Sequence of protein 1:
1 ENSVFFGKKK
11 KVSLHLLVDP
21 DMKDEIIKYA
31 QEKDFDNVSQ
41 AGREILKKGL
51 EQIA

The following describes two proteins that form a bound complex.

Sequence of protein 2:
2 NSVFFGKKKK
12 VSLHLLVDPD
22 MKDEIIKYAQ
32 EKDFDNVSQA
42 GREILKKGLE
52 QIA

Interface contacts:
Residue L17 in protein 1 contacts residue V12 in protein 2 (closest heavy-atom distance 3.6 Å).
Residue L16 in protein 1 interacts with residue S39 in protein 2 (closest heavy-atom distance 3.2 Å).
Residue L16 in protein 1 interacts with residue L14 in protein 2 (closest heavy-atom distance 2.9 Å).
Residue R43 in protein 1 interacts with residue L17 in protein 2 (closest heavy-atom distance 2.5 Å).
Residue K9 in protein 1 interacts with residue D21 in protein 2 (closest heavy-atom distance 2.7 Å).
Residue I45 in protein 1 is in contact with residue G49 in protein 2 (closest heavy-atom distance 3.4 Å).
Residue V12 in protein 1 is in contact with residue L16 in protein 2 (closest heavy-atom distance 3.8 Å).
Residue R43 in protein 1 is in contact with residue M22 in protein 2 (closest heavy-atom distance 3.9 Å).
Residue K10 in protein 1 interacts with residue P20 in protein 2 (closest heavy-atom distance 3.6 Å).
Residue P20 in protein 1 is in contact with residue V12 in protein 2 (closest heavy-atom distance 3.7 Å).
Residue L46 in protein 1 contacts residue G42 in protein 2 (closest heavy-atom distance 3.9 Å).
Residue D19 in protein 1 is in contact with residue K11 in protein 2 (closest heavy-atom distance 3.8 Å).
Residue V18 in protein 1 contacts residue K11 in protein 2 (closest heavy-atom distance 3.2 Å).
Residue E25 in protein 1 contacts residue L50 in protein 2 (closest heavy-atom distance 3.5 Å).
Residue I53 in protein 1 is in contact with residue Y29 in protein 2 (closest heavy-atom distance 3.5 Å).
Residue L14 in protein 1 contacts residue H15 in protein 2 (closest heavy-atom distance 3.6 Å).
Residue K23 in protein 1 interacts with residue S13 in protein 2 (closest heavy-atom distance 2.6 Å).
Residue L46 in protein 1 contacts residue M22 in protein 2 (closest heavy-atom distance 3.1 Å).
Residue K11 in protein 1 is in contact with residue L17 in protein 2 (closest heavy-atom distance 3.6 Å).
Residue I26 in protein 1 interacts with residue L14 in protein 2 (closest heavy-atom distance 3.9 Å).
Residue M22 in protein 1 interacts with residue R43 in protein 2 (closest heavy-atom distance 3.8 Å).
Residue L50 in protein 1 is in contact with residue E25 in protein 2 (closest heavy-atom distance 3.9 Å).
Residue S13 in protein 1 is in contact with residue H15 in protein 2 (closest heavy-atom distance 2.8 Å).
Residue S39 in protein 1 is in contact with residue L16 in protein 2 (closest heavy-atom distance 3.2 Å).
Residue H15 in protein 1 contacts residue L14 in protein 2 (closest heavy-atom distance 3.4 Å).
Residue L14 in protein 1 contacts residue L16 in protein 2 (closest heavy-atom distance 2.8 Å).
Residue M22 in protein 1 interacts with residue L46 in protein 2 (closest heavy-atom distance 3.8 Å).
Residue V12 in protein 1 interacts with residue V18 in protein 2 (closest heavy-atom distance 2.8 Å).
Residue L17 in protein 1 contacts residue R43 in protein 2 (closest heavy-atom distance 2.5 Å).
Residue S13 in protein 1 interacts with residue L16 in protein 2 (closest heavy-atom distance 3.7 Å).
Residue Q52 in protein 1 is in contact with residue K48 in protein 2 (closest heavy-atom distance 3.0 Å).
Residue V18 in protein 1 contacts residue V12 in protein 2 (closest heavy-atom distance 2.7 Å).
Residue S39 in protein 1 is in contact with residue H15 in protein 2 (closest heavy-atom distance 3.8 Å).
Residue K48 in protein 1 is in contact with residue I53 in protein 2 (closest heavy-atom distance 3.4 Å).
Residue K23 in protein 1 contacts residue V12 in protein 2 (closest heavy-atom distance 3.8 Å).
Residue P20 in protein 1 contacts residue K9 in protein 2 (closest heavy-atom distance 3.5 Å).
Residue K11 in protein 1 contacts residue D19 in protein 2 (closest heavy-atom distance 3.7 Å).
Residue V18 in protein 1 interacts with residue L14 in protein 2 (closest heavy-atom distance 3.9 Å).
Residue L17 in protein 1 contacts residue K11 in protein 2 (closest heavy-atom distance 3.5 Å).
Residue Q52 in protein 1 contacts residue Q52 in protein 2 (closest heavy-atom distance 2.9 Å).
Residue L46 in protein 1 is in contact with residue L46 in protein 2 (closest heavy-atom distance 3.7 Å).
Residue L46 in protein 1 contacts residue I45 in protein 2 (closest heavy-atom distance 3.5 Å).
Residue K11 in protein 1 interacts with residue V18 in protein 2 (closest heavy-atom distance 3.4 Å).
Residue I53 in protein 1 interacts with residue K48 in protein 2 (closest heavy-atom distance 3.4 Å).
Residue L14 in protein 1 is in contact with residue L14 in protein 2 (closest heavy-atom distance 3.9 Å).
Residue L50 in protein 1 contacts residue M22 in protein 2 (closest heavy-atom distance 3.7 Å).
Residue V12 in protein 1 contacts residue L17 in protein 2 (closest heavy-atom distance 3.4 Å).
Residue H15 in protein 1 interacts with residue S13 in protein 2 (closest heavy-atom distance 2.7 Å).
Residue L50 in protein 1 contacts residue I45 in protein 2 (closest heavy-atom distance 3.8 Å).
Residue S13 in protein 1 interacts with residue K23 in protein 2 (closest heavy-atom distance 2.5 Å).
Residue R43 in protein 1 is in contact with residue V18 in protein 2 (closest heavy-atom distance 3.9 Å).
Residue L16 in protein 1 contacts residue S13 in protein 2 (closest heavy-atom distance 3.9 Å).
Residue G49 in protein 1 is in contact with residue I45 in protein 2 (closest heavy-atom distance 3.5 Å).
Residue Y29 in protein 1 is in contact with residue I53 in protein 2 (closest heavy-atom distance 3.6 Å).
Residue G49 in protein 1 contacts residue G49 in protein 2 (closest heavy-atom distance 3.6 Å).
Residue P20 in protein 1 contacts residue K10 in protein 2 (closest heavy-atom distance 3.4 Å).
Residue I45 in protein 1 interacts with residue L46 in protein 2 (closest heavy-atom distance 3.6 Å).
Residue K48 in protein 1 contacts residue Q52 in protein 2 (closest heavy-atom distance 3.2 Å).
Residue H15 in protein 1 interacts with residue H15 in protein 2 (closest heavy-atom distance 3.9 Å).
Residue V12 in protein 1 interacts with residue K23 in protein 2 (closest heavy-atom distance 3.7 Å).